Sequence of chain B:
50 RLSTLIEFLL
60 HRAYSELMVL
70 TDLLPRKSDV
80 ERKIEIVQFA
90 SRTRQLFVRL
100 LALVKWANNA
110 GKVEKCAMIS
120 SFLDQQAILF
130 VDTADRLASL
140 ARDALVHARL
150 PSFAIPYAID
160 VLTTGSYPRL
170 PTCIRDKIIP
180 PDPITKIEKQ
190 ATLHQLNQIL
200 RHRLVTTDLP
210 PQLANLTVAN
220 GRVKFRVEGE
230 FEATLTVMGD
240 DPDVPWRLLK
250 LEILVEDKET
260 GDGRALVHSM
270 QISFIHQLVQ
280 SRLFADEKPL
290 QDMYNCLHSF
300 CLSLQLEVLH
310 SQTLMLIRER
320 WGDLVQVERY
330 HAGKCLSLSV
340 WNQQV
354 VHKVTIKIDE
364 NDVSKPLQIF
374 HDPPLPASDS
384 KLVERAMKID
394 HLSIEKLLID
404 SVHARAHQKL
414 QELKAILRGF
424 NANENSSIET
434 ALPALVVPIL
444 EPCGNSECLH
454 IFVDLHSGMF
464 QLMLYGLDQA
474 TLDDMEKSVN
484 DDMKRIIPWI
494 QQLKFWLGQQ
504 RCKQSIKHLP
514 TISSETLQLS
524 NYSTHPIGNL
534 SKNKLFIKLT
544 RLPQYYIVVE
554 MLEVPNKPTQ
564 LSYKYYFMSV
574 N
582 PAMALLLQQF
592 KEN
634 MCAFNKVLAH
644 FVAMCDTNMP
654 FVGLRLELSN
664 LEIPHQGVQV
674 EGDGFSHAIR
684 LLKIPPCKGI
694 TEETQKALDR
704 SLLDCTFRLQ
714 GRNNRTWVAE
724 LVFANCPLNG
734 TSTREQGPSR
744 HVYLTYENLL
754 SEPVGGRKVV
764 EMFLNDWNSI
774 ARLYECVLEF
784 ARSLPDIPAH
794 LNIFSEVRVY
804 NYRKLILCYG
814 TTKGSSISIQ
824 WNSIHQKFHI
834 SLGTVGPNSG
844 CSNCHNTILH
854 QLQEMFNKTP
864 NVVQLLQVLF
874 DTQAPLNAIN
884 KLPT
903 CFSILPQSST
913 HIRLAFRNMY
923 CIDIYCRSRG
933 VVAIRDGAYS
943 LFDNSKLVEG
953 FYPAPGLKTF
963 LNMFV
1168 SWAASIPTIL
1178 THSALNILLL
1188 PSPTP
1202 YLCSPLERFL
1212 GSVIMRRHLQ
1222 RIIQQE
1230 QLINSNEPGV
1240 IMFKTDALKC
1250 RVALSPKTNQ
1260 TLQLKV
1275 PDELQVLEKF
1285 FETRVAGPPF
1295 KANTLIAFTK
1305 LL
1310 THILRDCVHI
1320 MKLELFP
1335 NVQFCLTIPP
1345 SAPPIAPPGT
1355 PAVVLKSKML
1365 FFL

Sequence of chain A:
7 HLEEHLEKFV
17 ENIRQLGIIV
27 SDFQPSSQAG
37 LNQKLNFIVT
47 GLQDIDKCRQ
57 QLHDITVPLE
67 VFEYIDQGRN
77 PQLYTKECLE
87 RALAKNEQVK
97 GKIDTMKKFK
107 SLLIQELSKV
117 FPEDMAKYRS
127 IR

Residue-level contacts at the interface:
Residue A89 in chain B interacts with residue R20 in chain A (closest heavy-atom distance 4.4 Å).
Residue S119 in chain B is in contact with residue K91 in chain A (closest heavy-atom distance 3.3 Å).
Residue R93 in chain B interacts with residue Q21 in chain A (closest heavy-atom distance 3.4 Å).
Residue W105 in chain B contacts residue T81 in chain A (closest heavy-atom distance 3.4 Å).
Residue V103 in chain B contacts residue E10 in chain A (closest heavy-atom distance 3.7 Å).
Residue R98 in chain B is in contact with residue I71 in chain A (closest heavy-atom distance 3.7 Å).
Residue C115 in chain B interacts with residue A88 in chain A (closest heavy-atom distance 4.2 Å).
Residue C115 in chain B contacts residue C84 in chain A (closest heavy-atom distance 3.8 Å).
Residue I118 in chain B is in contact with residue A88 in chain A (closest heavy-atom distance 3.9 Å).
Residue I85 in chain B contacts residue S27 in chain A (closest heavy-atom distance 4.3 Å).
Residue Q125 in chain B contacts residue V95 in chain A (closest heavy-atom distance 4.1 Å).
Residue L100 in chain B interacts with residue E10 in chain A (closest heavy-atom distance 4.4 Å).
Residue L102 in chain B interacts with residue I71 in chain A (closest heavy-atom distance 4.0 Å).
Residue R50 in chain B contacts residue V63 in chain A (closest heavy-atom distance 4.3 Å).
Residue F129 in chain B is in contact with residue M102 in chain A (closest heavy-atom distance 4.1 Å).
Residue R93 in chain B is in contact with residue E17 in chain A (closest heavy-atom distance 4.0 Å).
Residue R50 in chain B interacts with residue T62 in chain A (closest heavy-atom distance 3.5 Å).
Residue A101 in chain B contacts residue I71 in chain A (closest heavy-atom distance 3.8 Å).
Residue L122 in chain B is in contact with residue K91 in chain A (closest heavy-atom distance 3.7 Å).
Residue L51 in chain B is in contact with residue T62 in chain A (closest heavy-atom distance 4.5 Å).
Residue A101 in chain B contacts residue P77 in chain A (closest heavy-atom distance 4.3 Å).
Residue V112 in chain B contacts residue Y80 in chain A (closest heavy-atom distance 3.7 Å).
Residue W105 in chain B interacts with residue Y80 in chain A (closest heavy-atom distance 4.2 Å).
Residue A89 in chain B contacts residue I24 in chain A (closest heavy-atom distance 3.7 Å).
Residue W105 in chain B contacts residue V63 in chain A (closest heavy-atom distance 3.8 Å).
Residue W105 in chain B is in contact with residue V67 in chain A (closest heavy-atom distance 3.8 Å).
Residue L102 in chain B contacts residue F68 in chain A (closest heavy-atom distance 3.5 Å).
Residue L122 in chain B is in contact with residue A88 in chain A (closest heavy-atom distance 4.2 Å).
Residue V112 in chain B is in contact with residue T81 in chain A (closest heavy-atom distance 4.5 Å).
Residue K82 in chain B is in contact with residue S27 in chain A (closest heavy-atom distance 4.1 Å).
Residue N108 in chain B contacts residue Q78 in chain A (closest heavy-atom distance 4.5 Å).
Residue R50 in chain B interacts with residue I61 in chain A (closest heavy-atom distance 2.4 Å).
Residue R98 in chain B interacts with residue D72 in chain A (closest heavy-atom distance 3.5 Å).
Residue L102 in chain B is in contact with residue V63 in chain A (closest heavy-atom distance 3.8 Å).
Residue L122 in chain B is in contact with residue V95 in chain A (closest heavy-atom distance 3.9 Å).
Residue T92 in chain B is in contact with residue R20 in chain A (closest heavy-atom distance 4.3 Å).
Residue D123 in chain B interacts with residue K91 in chain A (closest heavy-atom distance 4.3 Å).
Residue F96 in chain B is in contact with residue V16 in chain A (closest heavy-atom distance 4.2 Å).
Residue W105 in chain B is in contact with residue P64 in chain A (closest heavy-atom distance 3.6 Å).
Residue L99 in chain B is in contact with residue E13 in chain A (closest heavy-atom distance 3.7 Å).
Residue F96 in chain B contacts residue E17 in chain A (closest heavy-atom distance 4.2 Å).
Residue F129 in chain B contacts residue I99 in chain A (closest heavy-atom distance 3.6 Å).
Residue C115 in chain B contacts residue L85 in chain A (closest heavy-atom distance 3.6 Å).
Residue R93 in chain B interacts with residue R20 in chain A (closest heavy-atom distance 2.9 Å).
Residue L102 in chain B interacts with residue V67 in chain A (closest heavy-atom distance 3.7 Å).
Residue L51 in chain B is in contact with residue I61 in chain A (closest heavy-atom distance 2.6 Å).
Residue L51 in chain B contacts residue V63 in chain A (closest heavy-atom distance 4.3 Å).
Residue W105 in chain B contacts residue Q78 in chain A (closest heavy-atom distance 4.6 Å).
Residue S52 in chain B interacts with residue I61 in chain A (closest heavy-atom distance 4.0 Å).
Residue S52 in chain B is in contact with residue Q57 in chain A (closest heavy-atom distance 4.2 Å).
Residue E113 in chain B contacts residue T62 in chain A (closest heavy-atom distance 3.9 Å).
Residue V86 in chain B contacts residue I24 in chain A (closest heavy-atom distance 3.8 Å).
Residue S52 in chain B contacts residue Q56 in chain A (closest heavy-atom distance 3.4 Å).
Residue R93 in chain B is in contact with residue I24 in chain A (closest heavy-atom distance 3.4 Å).
Residue A126 in chain B interacts with residue K98 in chain A (closest heavy-atom distance 4.5 Å).
Residue N108 in chain B is in contact with residue T81 in chain A (closest heavy-atom distance 3.5 Å).
Residue V112 in chain B contacts residue C84 in chain A (closest heavy-atom distance 3.7 Å).
Residue A106 in chain B interacts with residue I61 in chain A (closest heavy-atom distance 4.2 Å).
Residue W105 in chain B is in contact with residue P77 in chain A (closest heavy-atom distance 3.4 Å).
Residue L122 in chain B interacts with residue N92 in chain A (closest heavy-atom distance 3.5 Å).

These two protein chains interact to form a complex.